Sequence of the first protein:
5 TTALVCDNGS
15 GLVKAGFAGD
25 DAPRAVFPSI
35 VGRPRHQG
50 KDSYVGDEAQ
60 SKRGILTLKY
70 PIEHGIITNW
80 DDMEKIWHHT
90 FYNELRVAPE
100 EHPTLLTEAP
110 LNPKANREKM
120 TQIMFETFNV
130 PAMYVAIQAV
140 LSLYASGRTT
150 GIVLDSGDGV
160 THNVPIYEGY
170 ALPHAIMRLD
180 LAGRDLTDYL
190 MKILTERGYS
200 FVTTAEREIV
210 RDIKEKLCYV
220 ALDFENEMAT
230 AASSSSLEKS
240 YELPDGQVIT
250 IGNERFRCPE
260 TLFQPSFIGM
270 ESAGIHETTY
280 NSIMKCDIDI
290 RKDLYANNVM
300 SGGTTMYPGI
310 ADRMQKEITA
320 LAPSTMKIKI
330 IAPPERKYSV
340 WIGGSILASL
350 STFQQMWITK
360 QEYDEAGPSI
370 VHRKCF

These two protein chains interact to form a complex.

Residue-level contacts at the interface:
Residue K113 in the first protein contacts residue M36 in the second protein (closest heavy-atom distance 3.5 Å).
Residue H371 in the first protein contacts residue C37 in the second protein (closest heavy-atom distance 4.6 Å).
Residue F375 in the first protein interacts with residue C37 in the second protein (closest heavy-atom distance 4.9 Å).
Residue C374 in the first protein is in contact with residue C37 in the second protein (closest heavy-atom distance 2.0 Å).
Residue F375 in the first protein is in contact with residue E38 in the second protein (closest heavy-atom distance 4.5 Å).
Residue R372 in the first protein interacts with residue E38 in the second protein (closest heavy-atom distance 3.1 Å).
Residue K373 in the first protein is in contact with residue E38 in the second protein (closest heavy-atom distance 3.7 Å).
Residue Y169 in the first protein contacts residue R35 in the second protein (closest heavy-atom distance 4.5 Å).
Residue H371 in the first protein interacts with residue M36 in the second protein (closest heavy-atom distance 3.8 Å).
Residue R372 in the first protein is in contact with residue M36 in the second protein (closest heavy-atom distance 3.3 Å).
Residue R372 in the first protein is in contact with residue C37 in the second protein (closest heavy-atom distance 3.5 Å).

Sequence of the second protein:
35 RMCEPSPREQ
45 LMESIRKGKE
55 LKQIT